Sequence of the second protein:
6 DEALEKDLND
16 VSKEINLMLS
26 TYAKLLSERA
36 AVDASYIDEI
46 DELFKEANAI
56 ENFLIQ

This data describes a binding interaction between two proteins.

Sequence of the first protein:
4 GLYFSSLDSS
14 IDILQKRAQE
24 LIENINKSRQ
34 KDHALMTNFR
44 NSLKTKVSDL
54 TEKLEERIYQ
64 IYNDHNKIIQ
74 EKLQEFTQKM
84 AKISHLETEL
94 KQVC

Residue-level contacts at the interface:
Residue V50 in the first protein is in contact with residue L24 in the second protein (closest heavy-atom distance 4.9 Å).
Residue L89 in the first protein interacts with residue E56 in the second protein (closest heavy-atom distance 4.3 Å).
Residue Y65 in the first protein interacts with residue A35 in the second protein (closest heavy-atom distance 3.6 Å).
Residue I64 in the first protein contacts residue A35 in the second protein (closest heavy-atom distance 4.3 Å).
Residue I86 in the first protein contacts residue A52 in the second protein (closest heavy-atom distance 3.1 Å).
Residue F79 in the first protein is in contact with residue F49 in the second protein (closest heavy-atom distance 4.4 Å).
Residue I72 in the first protein contacts residue D38 in the second protein (closest heavy-atom distance 4.0 Å).
Residue M83 in the first protein interacts with residue A52 in the second protein (closest heavy-atom distance 3.5 Å).
Residue T54 in the first protein interacts with residue L24 in the second protein (closest heavy-atom distance 3.8 Å).
Residue I71 in the first protein contacts residue I42 in the second protein (closest heavy-atom distance 4.2 Å).
Residue L57 in the first protein contacts residue A28 in the second protein (closest heavy-atom distance 4.5 Å).
Residue L46 in the first protein contacts residue I20 in the second protein (closest heavy-atom distance 4.6 Å).
Residue H68 in the first protein is in contact with residue D38 in the second protein (closest heavy-atom distance 2.7 Å).
Residue L89 in the first protein interacts with residue I60 in the second protein (closest heavy-atom distance 4.0 Å).
Residue L57 in the first protein contacts residue Y27 in the second protein (closest heavy-atom distance 4.3 Å).
Residue I61 in the first protein is in contact with residue L31 in the second protein (closest heavy-atom distance 3.2 Å).
Residue L76 in the first protein contacts residue I45 in the second protein (closest heavy-atom distance 4.2 Å).
Residue K75 in the first protein contacts residue I42 in the second protein (closest heavy-atom distance 4.0 Å).
Residue V50 in the first protein interacts with residue I20 in the second protein (closest heavy-atom distance 4.7 Å).
Residue K75 in the first protein contacts residue D46 in the second protein (closest heavy-atom distance 3.0 Å).
Residue H68 in the first protein contacts residue A35 in the second protein (closest heavy-atom distance 3.1 Å).
Residue E58 in the first protein is in contact with residue Y27 in the second protein (closest heavy-atom distance 3.1 Å).
Residue H68 in the first protein is in contact with residue I42 in the second protein (closest heavy-atom distance 4.0 Å).
Residue L57 in the first protein interacts with residue L24 in the second protein (closest heavy-atom distance 4.0 Å).
Residue I86 in the first protein interacts with residue E56 in the second protein (closest heavy-atom distance 3.7 Å).
Residue Y65 in the first protein interacts with residue R34 in the second protein (closest heavy-atom distance 3.5 Å).
Residue Y65 in the first protein contacts residue D38 in the second protein (closest heavy-atom distance 4.2 Å).
Residue K85 in the first protein interacts with residue E56 in the second protein (closest heavy-atom distance 3.1 Å).
Residue K82 in the first protein is in contact with residue N53 in the second protein (closest heavy-atom distance 3.5 Å).
Residue K75 in the first protein is in contact with residue I45 in the second protein (closest heavy-atom distance 3.9 Å).
Residue K82 in the first protein is in contact with residue F49 in the second protein (closest heavy-atom distance 3.8 Å).
Residue L53 in the first protein interacts with residue L24 in the second protein (closest heavy-atom distance 4.7 Å).
Residue L93 in the first protein is in contact with residue L59 in the second protein (closest heavy-atom distance 3.3 Å).
Residue L57 in the first protein interacts with residue L31 in the second protein (closest heavy-atom distance 4.5 Å).
Residue T54 in the first protein contacts residue Y27 in the second protein (closest heavy-atom distance 3.5 Å).
Residue E78 in the first protein contacts residue F49 in the second protein (closest heavy-atom distance 3.4 Å).
Residue I72 in the first protein is in contact with residue I45 in the second protein (closest heavy-atom distance 3.9 Å).
Residue N69 in the first protein is in contact with residue D38 in the second protein (closest heavy-atom distance 5.0 Å).
Residue K82 in the first protein interacts with residue E56 in the second protein (closest heavy-atom distance 3.0 Å).
Residue H68 in the first protein interacts with residue A39 in the second protein (closest heavy-atom distance 3.6 Å).
Residue K82 in the first protein interacts with residue A52 in the second protein (closest heavy-atom distance 3.7 Å).
Residue I72 in the first protein contacts residue I42 in the second protein (closest heavy-atom distance 3.5 Å).
Residue I86 in the first protein is in contact with residue L59 in the second protein (closest heavy-atom distance 3.6 Å).
Residue F79 in the first protein is in contact with residue L48 in the second protein (closest heavy-atom distance 4.2 Å).
Residue I86 in the first protein contacts residue I55 in the second protein (closest heavy-atom distance 4.0 Å).
Residue L89 in the first protein interacts with residue L59 in the second protein (closest heavy-atom distance 4.6 Å).
Residue F79 in the first protein contacts residue A52 in the second protein (closest heavy-atom distance 4.4 Å).
Residue E90 in the first protein contacts residue L59 in the second protein (closest heavy-atom distance 4.4 Å).